Interface contacts:
Residue L68 in the second protein contacts residue L11 in the first protein (closest heavy-atom distance 4.0 Å).
Residue E89 in the second protein interacts with residue E5 in the first protein (closest heavy-atom distance 3.2 Å).
Residue N96 in the second protein contacts residue D19 in the first protein (closest heavy-atom distance 2.6 Å).
Residue L154 in the second protein interacts with residue I20 in the first protein (closest heavy-atom distance 3.1 Å).
Residue E153 in the second protein interacts with residue G23 in the first protein (closest heavy-atom distance 3.0 Å).
Residue F57 in the second protein is in contact with residue L11 in the first protein (closest heavy-atom distance 3.5 Å).
Residue Q85 in the second protein contacts residue M4 in the first protein (closest heavy-atom distance 4.0 Å).
Residue L68 in the second protein contacts residue L7 in the first protein (closest heavy-atom distance 3.3 Å).
Residue V86 in the second protein is in contact with residue S8 in the first protein (closest heavy-atom distance 3.5 Å).
Residue Y155 in the second protein is in contact with residue D19 in the first protein (closest heavy-atom distance 4.2 Å).
Residue E89 in the second protein contacts residue K12 in the first protein (closest heavy-atom distance 3.5 Å).
Residue Y61 in the second protein interacts with residue T14 in the first protein (closest heavy-atom distance 4.0 Å).
Residue W97 in the second protein contacts residue D19 in the first protein (closest heavy-atom distance 3.3 Å).
Residue F106 in the second protein contacts residue L7 in the first protein (closest heavy-atom distance 3.9 Å).
Residue F65 in the second protein is in contact with residue R10 in the first protein (closest heavy-atom distance 3.0 Å).
Residue V86 in the second protein interacts with residue L11 in the first protein (closest heavy-atom distance 3.4 Å).
Residue L154 in the second protein is in contact with residue M21 in the first protein (closest heavy-atom distance 2.9 Å).
Residue E89 in the second protein contacts residue S8 in the first protein (closest heavy-atom distance 3.8 Å).
Residue L154 in the second protein interacts with residue S22 in the first protein (closest heavy-atom distance 3.5 Å).
Residue L72 in the second protein is in contact with residue T3 in the first protein (closest heavy-atom distance 3.4 Å).
Residue W97 in the second protein interacts with residue M21 in the first protein (closest heavy-atom distance 3.8 Å).
Residue G98 in the second protein interacts with residue L11 in the first protein (closest heavy-atom distance 4.2 Å).
Residue L72 in the second protein interacts with residue M4 in the first protein (closest heavy-atom distance 3.9 Å).
Residue F57 in the second protein contacts residue F18 in the first protein (closest heavy-atom distance 3.5 Å).
Residue L72 in the second protein is in contact with residue L7 in the first protein (closest heavy-atom distance 3.4 Å).
Residue Y155 in the second protein is in contact with residue F18 in the first protein (closest heavy-atom distance 2.5 Å).
Residue H73 in the second protein contacts residue T3 in the first protein (closest heavy-atom distance 4.0 Å).
Residue G98 in the second protein interacts with residue D19 in the first protein (closest heavy-atom distance 3.6 Å).
Residue N145 in the second protein is in contact with residue M21 in the first protein (closest heavy-atom distance 3.5 Å).
Residue G98 in the second protein contacts residue G15 in the first protein (closest heavy-atom distance 3.2 Å).
Residue V101 in the second protein is in contact with residue F18 in the first protein (closest heavy-atom distance 3.8 Å).
Residue E153 in the second protein interacts with residue S22 in the first protein (closest heavy-atom distance 3.1 Å).
Residue H73 in the second protein is in contact with residue M4 in the first protein (closest heavy-atom distance 3.5 Å).
Residue F106 in the second protein interacts with residue M4 in the first protein (closest heavy-atom distance 3.8 Å).
Residue R99 in the second protein interacts with residue D16 in the first protein (closest heavy-atom distance 2.9 Å).
Residue Q71 in the second protein contacts residue R10 in the first protein (closest heavy-atom distance 3.8 Å).
Residue Q71 in the second protein interacts with residue L7 in the first protein (closest heavy-atom distance 3.5 Å).
Residue F106 in the second protein contacts residue L11 in the first protein (closest heavy-atom distance 4.0 Å).
Residue R99 in the second protein is in contact with residue K12 in the first protein (closest heavy-atom distance 3.6 Å).
Residue F65 in the second protein interacts with residue V13 in the first protein (closest heavy-atom distance 4.0 Å).
Residue L154 in the second protein is in contact with residue D19 in the first protein (closest heavy-atom distance 3.6 Å).
Residue G98 in the second protein interacts with residue F18 in the first protein (closest heavy-atom distance 3.2 Å).
Residue S82 in the second protein contacts residue M4 in the first protein (closest heavy-atom distance 3.2 Å).
Residue Y61 in the second protein is in contact with residue L7 in the first protein (closest heavy-atom distance 4.1 Å).
Residue F57 in the second protein is in contact with residue G15 in the first protein (closest heavy-atom distance 3.0 Å).
Residue V86 in the second protein is in contact with residue M4 in the first protein (closest heavy-atom distance 3.4 Å).
Residue R60 in the second protein interacts with residue F18 in the first protein (closest heavy-atom distance 3.9 Å).
Residue T150 in the second protein interacts with residue S22 in the first protein (closest heavy-atom distance 3.5 Å).
Residue L154 in the second protein interacts with residue G23 in the first protein (closest heavy-atom distance 3.0 Å).
Residue N145 in the second protein interacts with residue S22 in the first protein (closest heavy-atom distance 4.1 Å).
Residue I74 in the second protein contacts residue M4 in the first protein (closest heavy-atom distance 4.2 Å).
Residue D93 in the second protein interacts with residue K12 in the first protein (closest heavy-atom distance 2.9 Å).
Residue E56 in the second protein contacts residue F18 in the first protein (closest heavy-atom distance 3.6 Å).
Residue L90 in the second protein interacts with residue K12 in the first protein (closest heavy-atom distance 3.8 Å).
Residue T150 in the second protein is in contact with residue M21 in the first protein (closest heavy-atom distance 2.8 Å).
Residue Q71 in the second protein interacts with residue T3 in the first protein (closest heavy-atom distance 3.0 Å).
Residue Y61 in the second protein contacts residue R10 in the first protein (closest heavy-atom distance 3.3 Å).
Residue F57 in the second protein interacts with residue T14 in the first protein (closest heavy-atom distance 3.1 Å).
Residue A102 in the second protein interacts with residue L11 in the first protein (closest heavy-atom distance 3.2 Å).
Residue W97 in the second protein is in contact with residue I20 in the first protein (closest heavy-atom distance 3.3 Å).

Sequence of the first protein:
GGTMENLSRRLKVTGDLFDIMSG

Sequence of the second protein:
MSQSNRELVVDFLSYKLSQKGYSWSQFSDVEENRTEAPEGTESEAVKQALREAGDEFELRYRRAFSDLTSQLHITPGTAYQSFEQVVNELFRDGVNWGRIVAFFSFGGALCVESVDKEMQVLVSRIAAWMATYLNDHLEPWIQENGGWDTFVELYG

These two protein chains interact to form a complex.